Sequence of protein 1:
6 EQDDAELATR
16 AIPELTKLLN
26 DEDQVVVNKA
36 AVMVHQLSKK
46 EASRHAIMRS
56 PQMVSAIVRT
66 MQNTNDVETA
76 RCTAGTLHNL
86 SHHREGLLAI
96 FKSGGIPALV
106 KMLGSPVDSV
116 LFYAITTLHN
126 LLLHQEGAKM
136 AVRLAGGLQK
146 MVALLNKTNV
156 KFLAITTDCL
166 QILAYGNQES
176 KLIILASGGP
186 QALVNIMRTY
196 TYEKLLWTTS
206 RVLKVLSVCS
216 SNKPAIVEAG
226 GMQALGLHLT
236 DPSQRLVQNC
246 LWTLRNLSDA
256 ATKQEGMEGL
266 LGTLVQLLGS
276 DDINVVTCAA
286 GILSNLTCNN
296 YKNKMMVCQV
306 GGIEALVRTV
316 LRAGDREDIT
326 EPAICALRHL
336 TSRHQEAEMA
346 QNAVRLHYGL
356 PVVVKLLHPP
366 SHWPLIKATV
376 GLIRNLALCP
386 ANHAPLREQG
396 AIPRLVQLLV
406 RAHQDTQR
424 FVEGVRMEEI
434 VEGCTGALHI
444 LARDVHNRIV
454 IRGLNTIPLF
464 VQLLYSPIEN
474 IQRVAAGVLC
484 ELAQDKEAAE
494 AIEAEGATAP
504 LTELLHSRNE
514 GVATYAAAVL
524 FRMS

These two protein chains interact to form a complex.

Residue-level contacts at the interface:
Residue G286 in protein 1 is in contact with residue F21 in protein 2 (closest heavy-atom distance 3.7 Å).
Residue Y197 in protein 1 interacts with residue V44 in protein 2 (closest heavy-atom distance 3.4 Å).
Residue I160 in protein 1 contacts residue L48 in protein 2 (closest heavy-atom distance 3.6 Å).
Residue R333 in protein 1 interacts with residue E17 in protein 2 (closest heavy-atom distance 3.6 Å).
Residue N125 in protein 1 is in contact with residue K45 in protein 2 (closest heavy-atom distance 3.1 Å).
Residue N380 in protein 1 interacts with residue A14 in protein 2 (closest heavy-atom distance 3.0 Å).
Residue N380 in protein 1 contacts residue G13 in protein 2 (closest heavy-atom distance 3.2 Å).
Residue K209 in protein 1 interacts with residue E24 in protein 2 (closest heavy-atom distance 3.5 Å).
Residue C293 in protein 1 contacts residue D16 in protein 2 (closest heavy-atom distance 3.8 Å).
Residue H334 in protein 1 is in contact with residue E17 in protein 2 (closest heavy-atom distance 3.3 Å).
Residue K176 in protein 1 contacts residue E24 in protein 2 (closest heavy-atom distance 2.6 Å).
Residue F157 in protein 1 contacts residue L48 in protein 2 (closest heavy-atom distance 3.9 Å).
Residue R338 in protein 1 interacts with residue L12 in protein 2 (closest heavy-atom distance 3.5 Å).
Residue S289 in protein 1 contacts residue I19 in protein 2 (closest heavy-atom distance 4.0 Å).
Residue N251 in protein 1 contacts residue F21 in protein 2 (closest heavy-atom distance 3.6 Å).
Residue K156 in protein 1 interacts with residue V44 in protein 2 (closest heavy-atom distance 3.7 Å).
Residue I160 in protein 1 contacts residue V44 in protein 2 (closest heavy-atom distance 3.9 Å).
Residue F117 in protein 1 interacts with residue V49 in protein 2 (closest heavy-atom distance 3.9 Å).
Residue C293 in protein 1 is in contact with residue L18 in protein 2 (closest heavy-atom distance 3.6 Å).
Residue C293 in protein 1 contacts residue E17 in protein 2 (closest heavy-atom distance 3.4 Å).
Residue R250 in protein 1 contacts residue F21 in protein 2 (closest heavy-atom distance 3.4 Å).
Residue Y170 in protein 1 interacts with residue E26 in protein 2 (closest heavy-atom distance 3.6 Å).
Residue V213 in protein 1 interacts with residue D23 in protein 2 (closest heavy-atom distance 3.5 Å).
Residue H124 in protein 1 contacts residue L41 in protein 2 (closest heavy-atom distance 3.8 Å).
Residue E326 in protein 1 interacts with residue I19 in protein 2 (closest heavy-atom distance 3.8 Å).
Residue N251 in protein 1 interacts with residue K22 in protein 2 (closest heavy-atom distance 3.8 Å).
Residue N290 in protein 1 contacts residue I19 in protein 2 (closest heavy-atom distance 2.8 Å).
Residue N290 in protein 1 interacts with residue F21 in protein 2 (closest heavy-atom distance 3.6 Å).
Residue G376 in protein 1 interacts with residue A14 in protein 2 (closest heavy-atom distance 3.7 Å).
Residue K209 in protein 1 interacts with residue E26 in protein 2 (closest heavy-atom distance 4.0 Å).
Residue K299 in protein 1 is in contact with residue D16 in protein 2 (closest heavy-atom distance 2.9 Å).
Residue W202 in protein 1 interacts with residue E38 in protein 2 (closest heavy-atom distance 3.9 Å).
Residue H83 in protein 1 contacts residue V49 in protein 2 (closest heavy-atom distance 3.8 Å).
Residue G171 in protein 1 interacts with residue E24 in protein 2 (closest heavy-atom distance 3.1 Å).
Residue Y170 in protein 1 interacts with residue G25 in protein 2 (closest heavy-atom distance 3.0 Å).
Residue K156 in protein 1 is in contact with residue S47 in protein 2 (closest heavy-atom distance 2.9 Å).
Residue Y170 in protein 1 interacts with residue E24 in protein 2 (closest heavy-atom distance 4.0 Å).
Residue D163 in protein 1 is in contact with residue L41 in protein 2 (closest heavy-atom distance 3.9 Å).
Residue N251 in protein 1 interacts with residue D23 in protein 2 (closest heavy-atom distance 3.0 Å).
Residue H124 in protein 1 interacts with residue K45 in protein 2 (closest heavy-atom distance 3.0 Å).
Residue Y170 in protein 1 is in contact with residue Q27 in protein 2 (closest heavy-atom distance 3.9 Å).
Residue V213 in protein 1 contacts residue K22 in protein 2 (closest heavy-atom distance 3.8 Å).
Residue H334 in protein 1 contacts residue D16 in protein 2 (closest heavy-atom distance 3.6 Å).
Residue K209 in protein 1 contacts residue G25 in protein 2 (closest heavy-atom distance 4.0 Å).
Residue N290 in protein 1 interacts with residue L18 in protein 2 (closest heavy-atom distance 3.4 Å).
Residue D254 in protein 1 is in contact with residue L18 in protein 2 (closest heavy-atom distance 3.8 Å).
Residue N294 in protein 1 interacts with residue D16 in protein 2 (closest heavy-atom distance 3.1 Å).
Residue I160 in protein 1 is in contact with residue K45 in protein 2 (closest heavy-atom distance 3.7 Å).
Residue F117 in protein 1 interacts with residue L48 in protein 2 (closest heavy-atom distance 3.6 Å).
Residue K199 in protein 1 contacts residue D40 in protein 2 (closest heavy-atom distance 3.8 Å).
Residue R333 in protein 1 interacts with residue N15 in protein 2 (closest heavy-atom distance 3.6 Å).
Residue R338 in protein 1 interacts with residue A14 in protein 2 (closest heavy-atom distance 3.2 Å).
Residue V210 in protein 1 is in contact with residue E24 in protein 2 (closest heavy-atom distance 3.6 Å).
Residue T121 in protein 1 is in contact with residue K45 in protein 2 (closest heavy-atom distance 3.9 Å).
Residue V213 in protein 1 is in contact with residue E24 in protein 2 (closest heavy-atom distance 3.7 Å).
Residue N154 in protein 1 interacts with residue L48 in protein 2 (closest heavy-atom distance 3.8 Å).
Residue K372 in protein 1 is in contact with residue E17 in protein 2 (closest heavy-atom distance 2.9 Å).
Residue S337 in protein 1 is in contact with residue D16 in protein 2 (closest heavy-atom distance 3.8 Å).
Residue D254 in protein 1 is in contact with residue S20 in protein 2 (closest heavy-atom distance 3.5 Å).
Residue R338 in protein 1 interacts with residue G13 in protein 2 (closest heavy-atom distance 3.3 Å).

Sequence of protein 2:
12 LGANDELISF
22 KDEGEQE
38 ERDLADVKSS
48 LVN